Contacts between the two chains:
Residue V152 in protein 2 is in contact with residue F30 in protein 1 (closest heavy-atom distance 3.3 Å).
Residue L151 in protein 2 contacts residue E28 in protein 1 (closest heavy-atom distance 4.0 Å).
Residue L155 in protein 2 interacts with residue A25 in protein 1 (closest heavy-atom distance 3.9 Å).
Residue V158 in protein 2 interacts with residue L22 in protein 1 (closest heavy-atom distance 3.3 Å).
Residue K144 in protein 2 interacts with residue F30 in protein 1 (closest heavy-atom distance 3.2 Å).
Residue L151 in protein 2 is in contact with residue M26 in protein 1 (closest heavy-atom distance 3.5 Å).
Residue L155 in protein 2 is in contact with residue M26 in protein 1 (closest heavy-atom distance 3.0 Å).
Residue R159 in protein 2 interacts with residue M26 in protein 1 (closest heavy-atom distance 3.1 Å).
Residue V158 in protein 2 contacts residue V19 in protein 1 (closest heavy-atom distance 4.0 Å).
Residue S147 in protein 2 interacts with residue K29 in protein 1 (closest heavy-atom distance 4.5 Å).
Residue L151 in protein 2 is in contact with residue A25 in protein 1 (closest heavy-atom distance 4.1 Å).
Residue A156 in protein 2 interacts with residue M26 in protein 1 (closest heavy-atom distance 5.0 Å).
Residue K162 in protein 2 contacts residue V19 in protein 1 (closest heavy-atom distance 3.0 Å).
Residue L155 in protein 2 contacts residue L22 in protein 1 (closest heavy-atom distance 3.9 Å).
Residue V158 in protein 2 contacts residue I23 in protein 1 (closest heavy-atom distance 3.3 Å).
Residue K162 in protein 2 interacts with residue V16 in protein 1 (closest heavy-atom distance 4.7 Å).
Residue L151 in protein 2 contacts residue K29 in protein 1 (closest heavy-atom distance 4.3 Å).
Residue V158 in protein 2 contacts residue D18 in protein 1 (closest heavy-atom distance 4.7 Å).
Residue L151 in protein 2 contacts residue F30 in protein 1 (closest heavy-atom distance 3.9 Å).
Residue K144 in protein 2 is in contact with residue K29 in protein 1 (closest heavy-atom distance 3.3 Å).
Residue K162 in protein 2 contacts residue S15 in protein 1 (closest heavy-atom distance 3.1 Å).
Residue A148 in protein 2 interacts with residue F30 in protein 1 (closest heavy-atom distance 4.7 Å).
Residue R159 in protein 2 is in contact with residue I23 in protein 1 (closest heavy-atom distance 4.0 Å).

Sequence of protein 2:
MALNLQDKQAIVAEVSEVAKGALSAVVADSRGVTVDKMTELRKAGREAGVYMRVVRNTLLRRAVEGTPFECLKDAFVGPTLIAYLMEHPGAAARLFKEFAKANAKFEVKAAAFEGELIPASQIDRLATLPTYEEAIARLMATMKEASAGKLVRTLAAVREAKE

The following describes two proteins that form a bound complex.

Sequence of protein 1:
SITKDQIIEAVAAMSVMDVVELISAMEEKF